Contacts between the two chains:
Residue N225 in chain B interacts with residue K138 in chain A (closest heavy-atom distance 3.5 Å).
Residue D230 in chain B is in contact with residue Y123 in chain A (closest heavy-atom distance 4.7 Å).
Residue R224 in chain B contacts residue F144 in chain A (closest heavy-atom distance 4.9 Å).
Residue L231 in chain B is in contact with residue Y123 in chain A (closest heavy-atom distance 3.7 Å).
Residue L231 in chain B is in contact with residue Q119 in chain A (closest heavy-atom distance 4.8 Å).

This data describes a binding interaction between two proteins.

Sequence of chain B:
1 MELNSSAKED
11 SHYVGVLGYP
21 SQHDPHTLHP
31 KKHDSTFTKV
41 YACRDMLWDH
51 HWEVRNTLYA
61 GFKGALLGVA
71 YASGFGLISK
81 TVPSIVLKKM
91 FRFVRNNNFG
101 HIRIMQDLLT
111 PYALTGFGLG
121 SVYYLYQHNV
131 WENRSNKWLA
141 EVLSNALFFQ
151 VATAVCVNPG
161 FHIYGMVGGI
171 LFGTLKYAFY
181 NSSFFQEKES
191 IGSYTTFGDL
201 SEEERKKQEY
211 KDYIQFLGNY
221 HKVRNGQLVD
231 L

Sequence of chain A:
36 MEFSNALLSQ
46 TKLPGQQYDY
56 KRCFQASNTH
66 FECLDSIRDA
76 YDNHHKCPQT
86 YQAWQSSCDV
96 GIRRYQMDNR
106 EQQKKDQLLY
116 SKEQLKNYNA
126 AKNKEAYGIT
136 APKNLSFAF